Sequence of the second protein:
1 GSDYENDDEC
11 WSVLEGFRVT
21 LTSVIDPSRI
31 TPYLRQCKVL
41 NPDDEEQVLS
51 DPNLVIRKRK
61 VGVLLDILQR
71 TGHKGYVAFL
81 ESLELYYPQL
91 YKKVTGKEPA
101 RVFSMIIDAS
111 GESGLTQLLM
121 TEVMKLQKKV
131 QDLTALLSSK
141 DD

Sequence of the first protein:
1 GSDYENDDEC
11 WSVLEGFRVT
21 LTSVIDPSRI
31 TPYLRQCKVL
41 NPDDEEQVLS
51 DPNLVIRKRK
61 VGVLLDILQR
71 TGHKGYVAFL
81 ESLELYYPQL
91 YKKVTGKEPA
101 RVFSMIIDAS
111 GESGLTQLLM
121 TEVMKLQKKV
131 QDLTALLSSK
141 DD

Residue-level contacts at the interface:
Residue L126 in the second protein is in contact with residue Q127 in the first protein (closest heavy-atom distance 4.1 Å).
Residue R101 in the second protein contacts residue Q117 in the first protein (closest heavy-atom distance 4.0 Å).
Residue T116 in the second protein is in contact with residue L115 in the first protein (closest heavy-atom distance 3.6 Å).
Residue Q127 in the second protein interacts with residue Y86 in the first protein (closest heavy-atom distance 4.9 Å).
Residue D142 in the second protein contacts residue D142 in the first protein (closest heavy-atom distance 3.7 Å).
Residue K129 in the second protein interacts with residue V130 in the first protein (closest heavy-atom distance 3.8 Å).
Residue E122 in the second protein contacts residue V123 in the first protein (closest heavy-atom distance 3.7 Å).
Residue L126 in the second protein interacts with residue L126 in the first protein (closest heavy-atom distance 3.6 Å).
Residue M120 in the second protein interacts with residue E84 in the first protein (closest heavy-atom distance 4.9 Å).
Residue T116 in the second protein contacts residue E112 in the first protein (closest heavy-atom distance 3.6 Å).
Residue E112 in the second protein contacts residue T116 in the first protein (closest heavy-atom distance 3.9 Å).
Residue M120 in the second protein is in contact with residue F103 in the first protein (closest heavy-atom distance 3.4 Å).
Residue F103 in the second protein contacts residue M120 in the first protein (closest heavy-atom distance 3.4 Å).
Residue Y86 in the second protein contacts residue Q127 in the first protein (closest heavy-atom distance 3.3 Å).
Residue Q127 in the second protein contacts residue L126 in the first protein (closest heavy-atom distance 3.2 Å).
Residue T116 in the second protein is in contact with residue T116 in the first protein (closest heavy-atom distance 2.9 Å).
Residue L126 in the second protein interacts with residue V130 in the first protein (closest heavy-atom distance 4.2 Å).
Residue L133 in the second protein interacts with residue V130 in the first protein (closest heavy-atom distance 3.1 Å).
Residue L137 in the second protein is in contact with residue L133 in the first protein (closest heavy-atom distance 3.6 Å).
Residue P88 in the second protein is in contact with residue Q127 in the first protein (closest heavy-atom distance 4.4 Å).
Residue S113 in the second protein interacts with residue E112 in the first protein (closest heavy-atom distance 3.3 Å).
Residue L115 in the second protein is in contact with residue T116 in the first protein (closest heavy-atom distance 3.7 Å).
Residue M120 in the second protein contacts residue R101 in the first protein (closest heavy-atom distance 3.7 Å).
Residue L119 in the second protein contacts residue M120 in the first protein (closest heavy-atom distance 3.8 Å).
Residue K140 in the second protein contacts residue K140 in the first protein (closest heavy-atom distance 3.5 Å).
Residue S138 in the second protein is in contact with residue K140 in the first protein (closest heavy-atom distance 4.6 Å).
Residue E84 in the second protein contacts residue M120 in the first protein (closest heavy-atom distance 4.9 Å).
Residue L85 in the second protein contacts residue V123 in the first protein (closest heavy-atom distance 4.4 Å).
Residue I107 in the second protein is in contact with residue T116 in the first protein (closest heavy-atom distance 4.9 Å).
Residue V123 in the second protein contacts residue V123 in the first protein (closest heavy-atom distance 3.6 Å).
Residue M120 in the second protein interacts with residue L119 in the first protein (closest heavy-atom distance 3.8 Å).
Residue K140 in the second protein is in contact with residue L137 in the first protein (closest heavy-atom distance 3.5 Å).
Residue M120 in the second protein interacts with residue L85 in the first protein (closest heavy-atom distance 4.1 Å).
Residue L126 in the second protein interacts with residue V123 in the first protein (closest heavy-atom distance 3.5 Å).
Residue Q117 in the second protein contacts residue R101 in the first protein (closest heavy-atom distance 3.2 Å).
Residue V130 in the second protein is in contact with residue K129 in the first protein (closest heavy-atom distance 3.8 Å).
Residue V130 in the second protein interacts with residue L126 in the first protein (closest heavy-atom distance 3.9 Å).
Residue L133 in the second protein contacts residue T134 in the first protein (closest heavy-atom distance 3.9 Å).
Residue L137 in the second protein contacts residue L137 in the first protein (closest heavy-atom distance 3.9 Å).
Residue L133 in the second protein interacts with residue L133 in the first protein (closest heavy-atom distance 3.7 Å).
Residue T134 in the second protein is in contact with residue L133 in the first protein (closest heavy-atom distance 3.7 Å).
Residue L133 in the second protein contacts residue L137 in the first protein (closest heavy-atom distance 3.4 Å).
Residue L136 in the second protein contacts residue K140 in the first protein (closest heavy-atom distance 4.0 Å).
Residue T116 in the second protein is in contact with residue I107 in the first protein (closest heavy-atom distance 4.3 Å).
Residue L85 in the second protein is in contact with residue Q127 in the first protein (closest heavy-atom distance 4.7 Å).
Residue L119 in the second protein contacts residue L119 in the first protein (closest heavy-atom distance 3.5 Å).
Residue L119 in the second protein interacts with residue T116 in the first protein (closest heavy-atom distance 3.4 Å).
Residue V130 in the second protein contacts residue L133 in the first protein (closest heavy-atom distance 3.2 Å).
Residue E112 in the second protein is in contact with residue S113 in the first protein (closest heavy-atom distance 3.1 Å).
Residue L137 in the second protein contacts residue L136 in the first protein (closest heavy-atom distance 3.8 Å).
Residue L119 in the second protein contacts residue V123 in the first protein (closest heavy-atom distance 4.1 Å).
Residue V123 in the second protein contacts residue L126 in the first protein (closest heavy-atom distance 3.5 Å).
Residue L85 in the second protein interacts with residue M120 in the first protein (closest heavy-atom distance 3.8 Å).
Residue V130 in the second protein contacts residue V130 in the first protein (closest heavy-atom distance 3.8 Å).
Residue E112 in the second protein interacts with residue E112 in the first protein (closest heavy-atom distance 3.5 Å).
Residue V123 in the second protein interacts with residue L119 in the first protein (closest heavy-atom distance 4.0 Å).
Residue V123 in the second protein is in contact with residue E122 in the first protein (closest heavy-atom distance 4.2 Å).
Residue L136 in the second protein contacts residue L137 in the first protein (closest heavy-atom distance 3.6 Å).
Residue T116 in the second protein contacts residue L119 in the first protein (closest heavy-atom distance 3.2 Å).
Residue L137 in the second protein is in contact with residue K140 in the first protein (closest heavy-atom distance 3.0 Å).

These two protein chains interact to form a complex.